Residue-level contacts at the interface:
Residue C107 in the second protein contacts residue G2 in the first protein (closest heavy-atom distance 3.5 Å).
Residue T102 in the second protein is in contact with residue I6 in the first protein (closest heavy-atom distance 4.0 Å).
Residue E5 in the second protein is in contact with residue S11 in the first protein (closest heavy-atom distance 2.9 Å).
Residue P13 in the second protein contacts residue A5 in the first protein (closest heavy-atom distance 5.0 Å).
Residue S11 in the second protein is in contact with residue Q7 in the first protein (closest heavy-atom distance 3.9 Å).
Residue W14 in the second protein is in contact with residue G2 in the first protein (closest heavy-atom distance 3.8 Å).
Residue W14 in the second protein contacts residue V3 in the first protein (closest heavy-atom distance 4.3 Å).
Residue W12 in the second protein interacts with residue P8 in the first protein (closest heavy-atom distance 3.5 Å).
Residue V8 in the second protein interacts with residue Q7 in the first protein (closest heavy-atom distance 4.2 Å).
Residue S104 in the second protein contacts residue V3 in the first protein (closest heavy-atom distance 4.8 Å).
Residue A105 in the second protein contacts residue C1 in the first protein (closest heavy-atom distance 3.5 Å).
Residue C107 in the second protein is in contact with residue C1 in the first protein (closest heavy-atom distance 2.1 Å).
Residue P13 in the second protein contacts residue P4 in the first protein (closest heavy-atom distance 3.8 Å).
Residue G10 in the second protein interacts with residue I6 in the first protein (closest heavy-atom distance 4.1 Å).
Residue W12 in the second protein is in contact with residue L10 in the first protein (closest heavy-atom distance 4.2 Å).
Residue P9 in the second protein is in contact with residue I6 in the first protein (closest heavy-atom distance 3.8 Å).
Residue S11 in the second protein contacts residue V9 in the first protein (closest heavy-atom distance 4.9 Å).
Residue E5 in the second protein contacts residue V9 in the first protein (closest heavy-atom distance 4.0 Å).
Residue Q101 in the second protein contacts residue A5 in the first protein (closest heavy-atom distance 3.7 Å).
Residue W14 in the second protein is in contact with residue P4 in the first protein (closest heavy-atom distance 3.7 Å).
Residue E5 in the second protein interacts with residue L10 in the first protein (closest heavy-atom distance 3.5 Å).
Residue S11 in the second protein interacts with residue P8 in the first protein (closest heavy-atom distance 3.5 Å).
Residue S11 in the second protein interacts with residue P4 in the first protein (closest heavy-atom distance 3.5 Å).
Residue A105 in the second protein contacts residue V3 in the first protein (closest heavy-atom distance 4.9 Å).
Residue V8 in the second protein interacts with residue P8 in the first protein (closest heavy-atom distance 4.5 Å).
Residue S11 in the second protein interacts with residue I6 in the first protein (closest heavy-atom distance 3.3 Å).
Residue V8 in the second protein contacts residue V9 in the first protein (closest heavy-atom distance 3.7 Å).
Residue V106 in the second protein contacts residue G2 in the first protein (closest heavy-atom distance 4.1 Å).
Residue A105 in the second protein interacts with residue G2 in the first protein (closest heavy-atom distance 2.9 Å).
Residue V106 in the second protein interacts with residue C1 in the first protein (closest heavy-atom distance 3.8 Å).
Residue V122 in the second protein interacts with residue L10 in the first protein (closest heavy-atom distance 3.8 Å).
Residue Q101 in the second protein is in contact with residue I6 in the first protein (closest heavy-atom distance 3.9 Å).
Residue V8 in the second protein contacts residue I6 in the first protein (closest heavy-atom distance 3.9 Å).

This data describes a binding interaction between two proteins.

Sequence of the second protein:
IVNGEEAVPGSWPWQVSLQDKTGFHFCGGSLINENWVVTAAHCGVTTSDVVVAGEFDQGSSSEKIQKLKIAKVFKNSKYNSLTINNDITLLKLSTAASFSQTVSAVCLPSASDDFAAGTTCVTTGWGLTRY

Sequence of the first protein:
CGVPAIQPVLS